Contacts between the two chains:
Residue T245 in the first protein contacts residue E100 in the second protein (closest heavy-atom distance 3.7 Å).
Residue E251 in the first protein contacts residue Y86 in the second protein (closest heavy-atom distance 3.1 Å).
Residue P63 in the first protein contacts residue P93 in the second protein (closest heavy-atom distance 4.6 Å).
Residue Y70 in the first protein contacts residue L95 in the second protein (closest heavy-atom distance 3.6 Å).
Residue Y73 in the first protein is in contact with residue Y97 in the second protein (closest heavy-atom distance 3.5 Å).
Residue M252 in the first protein contacts residue W22 in the second protein (closest heavy-atom distance 3.4 Å).
Residue Y70 in the first protein is in contact with residue L85 in the second protein (closest heavy-atom distance 4.1 Å).
Residue N84 in the first protein contacts residue Y97 in the second protein (closest heavy-atom distance 3.0 Å).
Residue P62 in the first protein interacts with residue P93 in the second protein (closest heavy-atom distance 3.8 Å).
Residue E256 in the first protein contacts residue W22 in the second protein (closest heavy-atom distance 4.5 Å).
Residue L69 in the first protein is in contact with residue L95 in the second protein (closest heavy-atom distance 3.7 Å).
Residue V86 in the first protein interacts with residue P93 in the second protein (closest heavy-atom distance 3.7 Å).
Residue D76 in the first protein interacts with residue Y97 in the second protein (closest heavy-atom distance 4.3 Å).
Residue P81 in the first protein interacts with residue Y97 in the second protein (closest heavy-atom distance 3.8 Å).
Residue I85 in the first protein interacts with residue L95 in the second protein (closest heavy-atom distance 3.5 Å).
Residue I85 in the first protein interacts with residue T94 in the second protein (closest heavy-atom distance 4.3 Å).
Residue P62 in the first protein interacts with residue K87 in the second protein (closest heavy-atom distance 3.9 Å).
Residue M66 in the first protein interacts with residue P93 in the second protein (closest heavy-atom distance 3.8 Å).
Residue M66 in the first protein interacts with residue L95 in the second protein (closest heavy-atom distance 3.9 Å).
Residue N113 in the first protein is in contact with residue M90 in the second protein (closest heavy-atom distance 4.2 Å).
Residue E248 in the first protein is in contact with residue K96 in the second protein (closest heavy-atom distance 2.8 Å).
Residue E251 in the first protein contacts residue K87 in the second protein (closest heavy-atom distance 4.5 Å).
Residue Y70 in the first protein interacts with residue A28 in the second protein (closest heavy-atom distance 3.8 Å).
Residue H255 in the first protein interacts with residue W22 in the second protein (closest heavy-atom distance 3.5 Å).
Residue S88 in the first protein interacts with residue P93 in the second protein (closest heavy-atom distance 3.1 Å).
Residue M66 in the first protein interacts with residue T94 in the second protein (closest heavy-atom distance 4.3 Å).
Residue T80 in the first protein contacts residue Y97 in the second protein (closest heavy-atom distance 3.6 Å).
Residue I67 in the first protein is in contact with residue L85 in the second protein (closest heavy-atom distance 4.0 Å).
Residue I85 in the first protein is in contact with residue K96 in the second protein (closest heavy-atom distance 4.1 Å).
Residue Y70 in the first protein contacts residue P29 in the second protein (closest heavy-atom distance 3.2 Å).
Residue H255 in the first protein interacts with residue D89 in the second protein (closest heavy-atom distance 2.9 Å).
Residue M252 in the first protein is in contact with residue Y99 in the second protein (closest heavy-atom distance 3.9 Å).
Residue Y70 in the first protein is in contact with residue S83 in the second protein (closest heavy-atom distance 3.3 Å).
Residue T74 in the first protein is in contact with residue S83 in the second protein (closest heavy-atom distance 4.0 Å).
Residue H255 in the first protein is in contact with residue W25 in the second protein (closest heavy-atom distance 4.0 Å).
Residue E244 in the first protein interacts with residue K96 in the second protein (closest heavy-atom distance 2.7 Å).
Residue E251 in the first protein contacts residue D89 in the second protein (closest heavy-atom distance 4.6 Å).
Residue M252 in the first protein interacts with residue M102 in the second protein (closest heavy-atom distance 4.2 Å).
Residue R87 in the first protein contacts residue P93 in the second protein (closest heavy-atom distance 3.2 Å).
Residue N84 in the first protein contacts residue K96 in the second protein (closest heavy-atom distance 3.3 Å).
Residue P62 in the first protein is in contact with residue I27 in the second protein (closest heavy-atom distance 4.5 Å).
Residue Y70 in the first protein is in contact with residue V84 in the second protein (closest heavy-atom distance 4.2 Å).
Residue Y73 in the first protein is in contact with residue S83 in the second protein (closest heavy-atom distance 4.6 Å).
Residue R87 in the first protein interacts with residue V92 in the second protein (closest heavy-atom distance 4.0 Å).
Residue N84 in the first protein is in contact with residue L95 in the second protein (closest heavy-atom distance 3.0 Å).
Residue N84 in the first protein contacts residue H98 in the second protein (closest heavy-atom distance 2.7 Å).
Residue V86 in the first protein interacts with residue T94 in the second protein (closest heavy-atom distance 3.2 Å).
Residue E248 in the first protein contacts residue E100 in the second protein (closest heavy-atom distance 4.4 Å).
Residue F89 in the first protein interacts with residue V92 in the second protein (closest heavy-atom distance 3.9 Å).
Residue E248 in the first protein contacts residue Y99 in the second protein (closest heavy-atom distance 3.8 Å).
Residue E251 in the first protein contacts residue Y99 in the second protein (closest heavy-atom distance 4.2 Å).
Residue M252 in the first protein contacts residue W25 in the second protein (closest heavy-atom distance 4.4 Å).
Residue Y73 in the first protein interacts with residue L95 in the second protein (closest heavy-atom distance 3.7 Å).
Residue M66 in the first protein interacts with residue L85 in the second protein (closest heavy-atom distance 4.1 Å).
Residue R87 in the first protein interacts with residue T94 in the second protein (closest heavy-atom distance 3.8 Å).
Residue V86 in the first protein contacts residue L95 in the second protein (closest heavy-atom distance 2.7 Å).
Residue S88 in the first protein interacts with residue V92 in the second protein (closest heavy-atom distance 3.5 Å).
Residue E251 in the first protein is in contact with residue W25 in the second protein (closest heavy-atom distance 3.9 Å).
Residue R87 in the first protein is in contact with residue D88 in the second protein (closest heavy-atom distance 3.4 Å).
Residue K77 in the first protein interacts with residue Y97 in the second protein (closest heavy-atom distance 4.0 Å).

Sequence of the second protein:
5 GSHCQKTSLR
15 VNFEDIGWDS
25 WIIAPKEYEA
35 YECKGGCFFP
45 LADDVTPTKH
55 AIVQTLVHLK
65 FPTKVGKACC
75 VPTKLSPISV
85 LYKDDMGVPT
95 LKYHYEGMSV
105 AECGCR

These two protein chains interact to form a complex.

Sequence of the first protein:
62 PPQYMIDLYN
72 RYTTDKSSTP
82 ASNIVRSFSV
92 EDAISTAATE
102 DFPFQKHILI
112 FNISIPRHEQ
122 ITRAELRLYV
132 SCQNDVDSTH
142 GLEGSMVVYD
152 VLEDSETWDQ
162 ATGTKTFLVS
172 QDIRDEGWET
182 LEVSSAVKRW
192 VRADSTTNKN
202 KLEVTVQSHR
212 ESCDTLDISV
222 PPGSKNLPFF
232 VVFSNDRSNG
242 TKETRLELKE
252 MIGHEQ